Sequence of chain B:
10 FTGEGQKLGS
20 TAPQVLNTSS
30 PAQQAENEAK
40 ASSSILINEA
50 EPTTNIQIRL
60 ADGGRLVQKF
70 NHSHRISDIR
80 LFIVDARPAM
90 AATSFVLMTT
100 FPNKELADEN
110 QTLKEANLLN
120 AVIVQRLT

Residue-level contacts at the interface:
Residue Y110 in chain A is in contact with residue V123 in chain B (closest heavy-atom distance 4.0 Å).
Residue Y143 in chain A is in contact with residue R125 in chain B (closest heavy-atom distance 3.9 Å).
Residue R144 in chain A contacts residue F100 in chain B (closest heavy-atom distance 3.9 Å).
Residue S37 in chain A is in contact with residue F100 in chain B (closest heavy-atom distance 4.0 Å).
Residue P178 in chain A interacts with residue R125 in chain B (closest heavy-atom distance 3.5 Å).
Residue K109 in chain A is in contact with residue R58 in chain B (closest heavy-atom distance 4.4 Å).
Residue D179 in chain A is in contact with residue A21 in chain B (closest heavy-atom distance 4.5 Å).
Residue Y110 in chain A interacts with residue G63 in chain B (closest heavy-atom distance 3.4 Å).
Residue V108 in chain A interacts with residue R58 in chain B (closest heavy-atom distance 2.5 Å).
Residue R53 in chain A contacts residue V121 in chain B (closest heavy-atom distance 4.3 Å).
Residue P178 in chain A is in contact with residue T20 in chain B (closest heavy-atom distance 4.5 Å).
Residue E141 in chain A contacts residue N102 in chain B (closest heavy-atom distance 2.7 Å).
Residue D55 in chain A contacts residue Q56 in chain B (closest heavy-atom distance 3.6 Å).
Residue F52 in chain A interacts with residue Q67 in chain B (closest heavy-atom distance 4.7 Å).
Residue F52 in chain A contacts residue Q56 in chain B (closest heavy-atom distance 2.7 Å).
Residue F52 in chain A contacts residue V121 in chain B (closest heavy-atom distance 3.4 Å).
Residue K109 in chain A is in contact with residue L65 in chain B (closest heavy-atom distance 4.3 Å).
Residue Y110 in chain A contacts residue L59 in chain B (closest heavy-atom distance 3.5 Å).
Residue F52 in chain A contacts residue N54 in chain B (closest heavy-atom distance 3.5 Å).
Residue L72 in chain A contacts residue T99 in chain B (closest heavy-atom distance 4.8 Å).
Residue G54 in chain A is in contact with residue T99 in chain B (closest heavy-atom distance 5.0 Å).
Residue K109 in chain A interacts with residue R64 in chain B (closest heavy-atom distance 4.9 Å).
Residue I70 in chain A is in contact with residue T99 in chain B (closest heavy-atom distance 4.6 Å).
Residue I175 in chain A interacts with residue R58 in chain B (closest heavy-atom distance 3.9 Å).
Residue V38 in chain A interacts with residue F100 in chain B (closest heavy-atom distance 3.7 Å).
Residue Y143 in chain A interacts with residue Q124 in chain B (closest heavy-atom distance 4.6 Å).
Residue R53 in chain A is in contact with residue N119 in chain B (closest heavy-atom distance 3.6 Å).
Residue Y143 in chain A is in contact with residue F100 in chain B (closest heavy-atom distance 4.0 Å).
Residue L72 in chain A interacts with residue F100 in chain B (closest heavy-atom distance 4.6 Å).
Residue F52 in chain A is in contact with residue N119 in chain B (closest heavy-atom distance 2.6 Å).
Residue Y143 in chain A contacts residue T99 in chain B (closest heavy-atom distance 4.1 Å).
Residue E141 in chain A interacts with residue R125 in chain B (closest heavy-atom distance 3.5 Å).
Residue Y110 in chain A interacts with residue G62 in chain B (closest heavy-atom distance 3.5 Å).
Residue Y110 in chain A interacts with residue Q124 in chain B (closest heavy-atom distance 4.6 Å).
Residue D35 in chain A interacts with residue F100 in chain B (closest heavy-atom distance 3.6 Å).
Residue A142 in chain A contacts residue F100 in chain B (closest heavy-atom distance 3.9 Å).
Residue P145 in chain A is in contact with residue F100 in chain B (closest heavy-atom distance 4.6 Å).
Residue Y143 in chain A contacts residue V123 in chain B (closest heavy-atom distance 3.8 Å).
Residue V108 in chain A is in contact with residue G63 in chain B (closest heavy-atom distance 4.3 Å).
Residue P106 in chain A contacts residue L65 in chain B (closest heavy-atom distance 3.1 Å).
Residue Y110 in chain A interacts with residue R58 in chain B (closest heavy-atom distance 3.2 Å).
Residue I70 in chain A contacts residue F100 in chain B (closest heavy-atom distance 2.9 Å).
Residue K109 in chain A contacts residue G63 in chain B (closest heavy-atom distance 2.7 Å).
Residue L51 in chain A interacts with residue N119 in chain B (closest heavy-atom distance 4.6 Å).
Residue E141 in chain A is in contact with residue M97 in chain B (closest heavy-atom distance 4.7 Å).
Residue F52 in chain A is in contact with residue I55 in chain B (closest heavy-atom distance 4.5 Å).
Residue N33 in chain A interacts with residue F100 in chain B (closest heavy-atom distance 4.8 Å).
Residue K109 in chain A interacts with residue G62 in chain B (closest heavy-atom distance 3.9 Å).
Residue D55 in chain A interacts with residue V121 in chain B (closest heavy-atom distance 3.2 Å).
Residue Y143 in chain A interacts with residue M97 in chain B (closest heavy-atom distance 4.5 Å).
Residue P106 in chain A interacts with residue R58 in chain B (closest heavy-atom distance 4.4 Å).
Residue G54 in chain A contacts residue V121 in chain B (closest heavy-atom distance 3.4 Å).
Residue Y110 in chain A is in contact with residue A60 in chain B (closest heavy-atom distance 4.5 Å).
Residue D179 in chain A interacts with residue T20 in chain B (closest heavy-atom distance 3.7 Å).
Residue A142 in chain A is in contact with residue T99 in chain B (closest heavy-atom distance 3.9 Å).
Residue R53 in chain A interacts with residue A120 in chain B (closest heavy-atom distance 3.3 Å).
Residue F52 in chain A contacts residue A120 in chain B (closest heavy-atom distance 4.4 Å).
Residue A142 in chain A contacts residue N102 in chain B (closest heavy-atom distance 4.4 Å).
Residue R53 in chain A contacts residue L118 in chain B (closest heavy-atom distance 2.5 Å).
Residue R53 in chain A contacts residue N116 in chain B (closest heavy-atom distance 4.3 Å).

Sequence of chain A:
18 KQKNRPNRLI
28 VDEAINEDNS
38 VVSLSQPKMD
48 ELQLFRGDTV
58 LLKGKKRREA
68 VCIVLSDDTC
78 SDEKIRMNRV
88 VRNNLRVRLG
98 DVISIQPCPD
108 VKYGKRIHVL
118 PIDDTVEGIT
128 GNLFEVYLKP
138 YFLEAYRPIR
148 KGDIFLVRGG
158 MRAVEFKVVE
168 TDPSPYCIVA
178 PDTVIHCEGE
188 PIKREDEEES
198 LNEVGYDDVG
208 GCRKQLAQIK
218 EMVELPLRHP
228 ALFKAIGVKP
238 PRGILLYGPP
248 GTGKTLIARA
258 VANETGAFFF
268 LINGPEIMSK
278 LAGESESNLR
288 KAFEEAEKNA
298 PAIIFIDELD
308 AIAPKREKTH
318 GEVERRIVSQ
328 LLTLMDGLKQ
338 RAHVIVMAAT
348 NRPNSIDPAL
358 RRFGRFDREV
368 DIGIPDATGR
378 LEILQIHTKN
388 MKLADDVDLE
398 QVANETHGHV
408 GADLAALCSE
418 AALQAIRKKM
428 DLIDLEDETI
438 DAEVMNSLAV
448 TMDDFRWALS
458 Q

These two protein chains interact to form a complex.